Contacts between the two chains:
Residue S30 in the second protein is in contact with residue H6 in the first protein (closest heavy-atom distance 4.0 Å).
Residue N491 in the second protein interacts with residue R13 in the first protein (closest heavy-atom distance 2.7 Å).
Residue S107 in the second protein contacts residue I14 in the first protein (closest heavy-atom distance 3.0 Å).
Residue T330 in the second protein interacts with residue C7 in the first protein (closest heavy-atom distance 3.6 Å).
Residue S107 in the second protein is in contact with residue R13 in the first protein (closest heavy-atom distance 3.0 Å).
Residue D333 in the second protein is in contact with residue R4 in the first protein (closest heavy-atom distance 3.2 Å).
Residue E358 in the second protein is in contact with residue S8 in the first protein (closest heavy-atom distance 3.4 Å).
Residue F23 in the second protein is in contact with residue S5 in the first protein (closest heavy-atom distance 4.0 Å).
Residue F23 in the second protein interacts with residue H6 in the first protein (closest heavy-atom distance 3.6 Å).
Residue L334 in the second protein is in contact with residue H6 in the first protein (closest heavy-atom distance 4.2 Å).
Residue Y498 in the second protein is in contact with residue L10 in the first protein (closest heavy-atom distance 3.3 Å).
Residue A331 in the second protein contacts residue S8 in the first protein (closest heavy-atom distance 3.0 Å).
Residue G49 in the second protein interacts with residue A17 in the first protein (closest heavy-atom distance 3.6 Å).
Residue S30 in the second protein is in contact with residue C16 in the first protein (closest heavy-atom distance 4.4 Å).
Residue M45 in the second protein contacts residue C16 in the first protein (closest heavy-atom distance 4.5 Å).
Residue R497 in the second protein contacts residue L10 in the first protein (closest heavy-atom distance 4.3 Å).
Residue H361 in the second protein interacts with residue S8 in the first protein (closest heavy-atom distance 3.5 Å).
Residue N86 in the second protein contacts residue V3 in the first protein (closest heavy-atom distance 4.3 Å).
Residue Y493 in the second protein interacts with residue C16 in the first protein (closest heavy-atom distance 4.0 Å).
Residue Y185 in the second protein is in contact with residue A1 in the first protein (closest heavy-atom distance 3.9 Å).
Residue A331 in the second protein contacts residue H6 in the first protein (closest heavy-atom distance 4.5 Å).
Residue S27 in the second protein is in contact with residue H6 in the first protein (closest heavy-atom distance 3.8 Å).
Residue Y493 in the second protein is in contact with residue L10 in the first protein (closest heavy-atom distance 4.0 Å).
Residue N491 in the second protein contacts residue L11 in the first protein (closest heavy-atom distance 4.5 Å).
Residue A331 in the second protein is in contact with residue C7 in the first protein (closest heavy-atom distance 3.1 Å).
Residue Y33 in the second protein interacts with residue H15 in the first protein (closest heavy-atom distance 3.0 Å).
Residue N104 in the second protein interacts with residue I14 in the first protein (closest heavy-atom distance 4.0 Å).
Residue F23 in the second protein interacts with residue R4 in the first protein (closest heavy-atom distance 3.5 Å).
Residue D333 in the second protein contacts residue S5 in the first protein (closest heavy-atom distance 4.3 Å).
Residue L56 in the second protein contacts residue V3 in the first protein (closest heavy-atom distance 3.9 Å).
Residue N377 in the second protein interacts with residue V3 in the first protein (closest heavy-atom distance 3.4 Å).
Residue W332 in the second protein interacts with residue H6 in the first protein (closest heavy-atom distance 3.2 Å).
Residue T330 in the second protein contacts residue S9 in the first protein (closest heavy-atom distance 3.2 Å).
Residue H488 in the second protein is in contact with residue L10 in the first protein (closest heavy-atom distance 4.0 Å).
Residue S30 in the second protein contacts residue A17 in the first protein (closest heavy-atom distance 3.7 Å).
Residue N86 in the second protein interacts with residue A1 in the first protein (closest heavy-atom distance 3.7 Å).
Residue Y493 in the second protein interacts with residue L11 in the first protein (closest heavy-atom distance 2.7 Å).
Residue F487 in the second protein is in contact with residue P12 in the first protein (closest heavy-atom distance 3.5 Å).
Residue F373 in the second protein is in contact with residue R4 in the first protein (closest heavy-atom distance 3.0 Å).
Residue N377 in the second protein is in contact with residue S5 in the first protein (closest heavy-atom distance 3.5 Å).
Residue N104 in the second protein interacts with residue R13 in the first protein (closest heavy-atom distance 3.9 Å).
Residue V42 in the second protein interacts with residue H15 in the first protein (closest heavy-atom distance 4.4 Å).
Residue N34 in the second protein is in contact with residue L11 in the first protein (closest heavy-atom distance 3.5 Å).
Residue M45 in the second protein contacts residue A17 in the first protein (closest heavy-atom distance 4.1 Å).
Residue F487 in the second protein contacts residue L10 in the first protein (closest heavy-atom distance 3.2 Å).
Residue D333 in the second protein is in contact with residue H6 in the first protein (closest heavy-atom distance 2.4 Å).
Residue T330 in the second protein interacts with residue S8 in the first protein (closest heavy-atom distance 4.1 Å).
Residue D333 in the second protein contacts residue C7 in the first protein (closest heavy-atom distance 4.2 Å).
Residue R376 in the second protein contacts residue R4 in the first protein (closest heavy-atom distance 3.2 Å).
Residue S107 in the second protein interacts with residue P12 in the first protein (closest heavy-atom distance 3.6 Å).
Residue P329 in the second protein interacts with residue S9 in the first protein (closest heavy-atom distance 3.9 Å).
Residue D492 in the second protein interacts with residue R13 in the first protein (closest heavy-atom distance 3.1 Å).
Residue N491 in the second protein interacts with residue P12 in the first protein (closest heavy-atom distance 3.2 Å).
Residue W332 in the second protein is in contact with residue C7 in the first protein (closest heavy-atom distance 3.5 Å).
Residue L374 in the second protein interacts with residue V3 in the first protein (closest heavy-atom distance 3.6 Å).
Residue E20 in the second protein is in contact with residue R4 in the first protein (closest heavy-atom distance 4.5 Å).
Residue N377 in the second protein contacts residue R4 in the first protein (closest heavy-atom distance 3.4 Å).
Residue T108 in the second protein interacts with residue I14 in the first protein (closest heavy-atom distance 3.2 Å).
Residue Y493 in the second protein interacts with residue R13 in the first protein (closest heavy-atom distance 3.0 Å).
Residue F487 in the second protein is in contact with residue L11 in the first protein (closest heavy-atom distance 3.7 Å).

Sequence of the first protein:
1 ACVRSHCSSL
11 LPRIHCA

Sequence of the second protein:
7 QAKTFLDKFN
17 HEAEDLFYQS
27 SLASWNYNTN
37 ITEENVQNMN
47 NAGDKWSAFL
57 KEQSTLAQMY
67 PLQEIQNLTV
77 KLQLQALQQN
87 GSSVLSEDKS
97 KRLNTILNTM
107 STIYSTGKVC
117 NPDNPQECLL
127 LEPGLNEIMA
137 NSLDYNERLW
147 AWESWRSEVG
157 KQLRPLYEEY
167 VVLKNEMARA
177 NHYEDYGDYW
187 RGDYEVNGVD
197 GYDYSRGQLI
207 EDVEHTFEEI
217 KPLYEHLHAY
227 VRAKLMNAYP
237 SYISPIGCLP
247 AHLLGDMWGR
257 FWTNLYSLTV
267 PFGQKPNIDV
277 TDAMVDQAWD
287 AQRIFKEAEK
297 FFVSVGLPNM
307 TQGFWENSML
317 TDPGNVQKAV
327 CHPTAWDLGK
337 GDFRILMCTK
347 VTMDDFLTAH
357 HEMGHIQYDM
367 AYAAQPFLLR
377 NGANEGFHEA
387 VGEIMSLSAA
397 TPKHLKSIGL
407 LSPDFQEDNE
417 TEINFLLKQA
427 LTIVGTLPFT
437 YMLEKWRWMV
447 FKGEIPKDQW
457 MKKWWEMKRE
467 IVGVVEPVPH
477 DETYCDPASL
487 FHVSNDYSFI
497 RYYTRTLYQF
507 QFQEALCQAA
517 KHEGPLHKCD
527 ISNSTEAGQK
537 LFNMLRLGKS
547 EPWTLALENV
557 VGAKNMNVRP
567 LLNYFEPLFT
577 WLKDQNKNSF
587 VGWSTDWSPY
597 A

These two protein chains interact to form a complex.